Sequence of the first protein:
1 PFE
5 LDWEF

Contacts between the two chains:
Residue L38 in the second protein contacts residue W7 in the first protein (closest heavy-atom distance 3.8 Å).
Residue M46 in the second protein contacts residue F9 in the first protein (closest heavy-atom distance 3.7 Å).
Residue K35 in the second protein interacts with residue W7 in the first protein (closest heavy-atom distance 3.2 Å).
Residue Q56 in the second protein interacts with residue F2 in the first protein (closest heavy-atom distance 3.3 Å).
Residue V77 in the second protein interacts with residue L5 in the first protein (closest heavy-atom distance 4.9 Å).
Residue L38 in the second protein is in contact with residue L5 in the first protein (closest heavy-atom distance 3.7 Å).
Residue Y84 in the second protein is in contact with residue L5 in the first protein (closest heavy-atom distance 4.1 Å).
Residue H80 in the second protein is in contact with residue L5 in the first protein (closest heavy-atom distance 3.7 Å).
Residue V59 in the second protein contacts residue F2 in the first protein (closest heavy-atom distance 4.2 Å).
Residue G42 in the second protein interacts with residue F9 in the first protein (closest heavy-atom distance 3.7 Å).
Residue Q43 in the second protein interacts with residue F9 in the first protein (closest heavy-atom distance 3.4 Å).
Residue Y51 in the second protein is in contact with residue P1 in the first protein (closest heavy-atom distance 4.0 Å).
Residue I83 in the second protein is in contact with residue L5 in the first protein (closest heavy-atom distance 4.6 Å).
Residue Y51 in the second protein is in contact with residue F2 in the first protein (closest heavy-atom distance 3.5 Å).
Residue F39 in the second protein is in contact with residue W7 in the first protein (closest heavy-atom distance 3.6 Å).
Residue V77 in the second protein is in contact with residue E3 in the first protein (closest heavy-atom distance 3.8 Å).
Residue G42 in the second protein is in contact with residue F2 in the first protein (closest heavy-atom distance 3.7 Å).
Residue F39 in the second protein is in contact with residue F9 in the first protein (closest heavy-atom distance 3.6 Å).
Residue I45 in the second protein interacts with residue F2 in the first protein (closest heavy-atom distance 3.4 Å).
Residue M46 in the second protein contacts residue F2 in the first protein (closest heavy-atom distance 4.4 Å).
Residue V77 in the second protein contacts residue F2 in the first protein (closest heavy-atom distance 3.7 Å).
Residue Q56 in the second protein interacts with residue P1 in the first protein (closest heavy-atom distance 3.4 Å).

Sequence of the second protein:
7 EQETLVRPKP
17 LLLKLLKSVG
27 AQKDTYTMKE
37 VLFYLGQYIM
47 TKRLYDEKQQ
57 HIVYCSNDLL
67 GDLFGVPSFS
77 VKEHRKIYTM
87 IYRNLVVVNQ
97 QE

This data describes a binding interaction between two proteins.